Sequence of the first protein:
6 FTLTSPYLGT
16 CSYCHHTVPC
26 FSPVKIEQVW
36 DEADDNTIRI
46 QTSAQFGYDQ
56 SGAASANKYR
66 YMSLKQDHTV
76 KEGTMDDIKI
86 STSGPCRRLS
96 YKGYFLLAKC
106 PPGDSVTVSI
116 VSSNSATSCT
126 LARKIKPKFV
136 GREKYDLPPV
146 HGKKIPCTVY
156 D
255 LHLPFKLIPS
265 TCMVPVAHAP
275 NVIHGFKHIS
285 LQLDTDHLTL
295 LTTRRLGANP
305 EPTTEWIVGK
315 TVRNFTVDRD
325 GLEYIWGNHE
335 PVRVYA

Contacts between the two chains:
Residue S17 in the first protein contacts residue V145 in the second protein (closest heavy-atom distance 4.8 Å).

This data describes a binding interaction between two proteins.

Sequence of the second protein:
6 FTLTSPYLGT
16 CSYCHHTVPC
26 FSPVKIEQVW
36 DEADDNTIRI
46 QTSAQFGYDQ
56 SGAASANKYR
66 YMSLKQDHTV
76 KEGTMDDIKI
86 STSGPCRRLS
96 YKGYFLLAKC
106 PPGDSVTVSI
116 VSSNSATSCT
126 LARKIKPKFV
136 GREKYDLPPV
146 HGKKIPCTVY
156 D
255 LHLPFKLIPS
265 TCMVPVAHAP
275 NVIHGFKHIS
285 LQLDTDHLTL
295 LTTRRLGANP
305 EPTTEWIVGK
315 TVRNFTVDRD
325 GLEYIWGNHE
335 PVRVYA